Sequence of protein 2:
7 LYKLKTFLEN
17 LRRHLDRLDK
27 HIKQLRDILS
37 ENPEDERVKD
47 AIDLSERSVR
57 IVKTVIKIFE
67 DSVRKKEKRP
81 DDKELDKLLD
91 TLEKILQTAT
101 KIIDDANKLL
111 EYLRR

Sequence of protein 1:
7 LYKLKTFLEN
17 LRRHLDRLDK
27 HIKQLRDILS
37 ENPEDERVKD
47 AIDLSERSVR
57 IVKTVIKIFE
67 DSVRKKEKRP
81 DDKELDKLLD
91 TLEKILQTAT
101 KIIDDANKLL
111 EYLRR

These two protein chains interact to form a complex.

Residue-level contacts at the interface:
Residue D105 in protein 2 interacts with residue Y112 in protein 1 (closest heavy-atom distance 3.6 Å).
Residue R115 in protein 2 interacts with residue K108 in protein 1 (closest heavy-atom distance 4.8 Å).
Residue E111 in protein 2 interacts with residue K108 in protein 1 (closest heavy-atom distance 4.5 Å).
Residue D105 in protein 2 is in contact with residue R115 in protein 1 (closest heavy-atom distance 4.8 Å).
Residue K108 in protein 2 is in contact with residue Y112 in protein 1 (closest heavy-atom distance 4.2 Å).
Residue Y112 in protein 2 is in contact with residue L109 in protein 1 (closest heavy-atom distance 3.7 Å).
Residue K108 in protein 2 interacts with residue E111 in protein 1 (closest heavy-atom distance 4.5 Å).
Residue L109 in protein 2 is in contact with residue Y112 in protein 1 (closest heavy-atom distance 3.7 Å).
Residue R115 in protein 2 interacts with residue D105 in protein 1 (closest heavy-atom distance 4.8 Å).
Residue K108 in protein 2 interacts with residue R115 in protein 1 (closest heavy-atom distance 4.8 Å).
Residue L109 in protein 2 is in contact with residue L109 in protein 1 (closest heavy-atom distance 4.7 Å).
Residue Y112 in protein 2 contacts residue K108 in protein 1 (closest heavy-atom distance 4.2 Å).
Residue Y112 in protein 2 contacts residue D105 in protein 1 (closest heavy-atom distance 3.6 Å).